Sequence of the second protein:
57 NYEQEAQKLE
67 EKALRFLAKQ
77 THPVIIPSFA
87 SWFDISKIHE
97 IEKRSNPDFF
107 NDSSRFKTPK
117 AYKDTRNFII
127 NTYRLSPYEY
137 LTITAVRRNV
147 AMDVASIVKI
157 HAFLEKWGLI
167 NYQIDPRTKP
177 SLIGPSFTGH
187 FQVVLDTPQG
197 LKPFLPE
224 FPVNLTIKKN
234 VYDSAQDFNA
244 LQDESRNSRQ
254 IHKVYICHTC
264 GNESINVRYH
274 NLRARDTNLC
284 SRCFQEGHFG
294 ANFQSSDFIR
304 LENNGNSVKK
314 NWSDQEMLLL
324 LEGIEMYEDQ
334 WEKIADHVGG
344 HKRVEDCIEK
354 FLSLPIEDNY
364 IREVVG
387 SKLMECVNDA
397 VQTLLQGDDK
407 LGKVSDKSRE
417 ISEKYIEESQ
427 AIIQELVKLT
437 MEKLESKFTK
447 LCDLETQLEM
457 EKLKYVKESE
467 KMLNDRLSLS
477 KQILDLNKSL

This data describes a binding interaction between two proteins.

Residue-level contacts at the interface:
Residue F292 in the second protein contacts residue I487 in the first protein (closest heavy-atom distance 4.7 Å).
Residue R278 in the second protein is in contact with residue T251 in the first protein (closest heavy-atom distance 3.0 Å).
Residue R285 in the second protein contacts residue I208 in the first protein (closest heavy-atom distance 3.0 Å).
Residue Q297 in the second protein is in contact with residue N239 in the first protein (closest heavy-atom distance 4.5 Å).
Residue H291 in the second protein interacts with residue S486 in the first protein (closest heavy-atom distance 4.4 Å).
Residue V367 in the second protein contacts residue I434 in the first protein (closest heavy-atom distance 3.9 Å).
Residue K446 in the second protein contacts residue Y287 in the first protein (closest heavy-atom distance 2.4 Å).
Residue E366 in the second protein contacts residue R430 in the first protein (closest heavy-atom distance 4.5 Å).
Residue L275 in the second protein is in contact with residue V247 in the first protein (closest heavy-atom distance 3.7 Å).
Residue T262 in the second protein interacts with residue I487 in the first protein (closest heavy-atom distance 3.8 Å).
Residue Q297 in the second protein interacts with residue N484 in the first protein (closest heavy-atom distance 3.2 Å).
Residue R285 in the second protein is in contact with residue S207 in the first protein (closest heavy-atom distance 3.1 Å).
Residue E331 in the second protein is in contact with residue T251 in the first protein (closest heavy-atom distance 4.6 Å).
Residue G290 in the second protein interacts with residue Y483 in the first protein (closest heavy-atom distance 4.1 Å).
Residue Q297 in the second protein interacts with residue P242 in the first protein (closest heavy-atom distance 4.3 Å).
Residue E289 in the second protein contacts residue I208 in the first protein (closest heavy-atom distance 3.6 Å).
Residue E331 in the second protein interacts with residue S252 in the first protein (closest heavy-atom distance 3.3 Å).
Residue F292 in the second protein contacts residue N484 in the first protein (closest heavy-atom distance 4.4 Å).
Residue G293 in the second protein is in contact with residue G485 in the first protein (closest heavy-atom distance 3.2 Å).
Residue G290 in the second protein interacts with residue S486 in the first protein (closest heavy-atom distance 2.8 Å).
Residue F296 in the second protein is in contact with residue Y483 in the first protein (closest heavy-atom distance 4.5 Å).
Residue A294 in the second protein interacts with residue I487 in the first protein (closest heavy-atom distance 2.7 Å).
Residue K443 in the second protein contacts residue S289 in the first protein (closest heavy-atom distance 4.6 Å).
Residue E289 in the second protein contacts residue S486 in the first protein (closest heavy-atom distance 4.6 Å).
Residue A294 in the second protein contacts residue N484 in the first protein (closest heavy-atom distance 4.0 Å).
Residue N295 in the second protein contacts residue V489 in the first protein (closest heavy-atom distance 3.4 Å).
Residue Q297 in the second protein is in contact with residue Y483 in the first protein (closest heavy-atom distance 3.1 Å).
Residue E328 in the second protein is in contact with residue A249 in the first protein (closest heavy-atom distance 4.5 Å).
Residue Q288 in the second protein contacts residue Y483 in the first protein (closest heavy-atom distance 4.0 Å).
Residue L275 in the second protein interacts with residue G248 in the first protein (closest heavy-atom distance 4.4 Å).
Residue R278 in the second protein is in contact with residue A249 in the first protein (closest heavy-atom distance 4.0 Å).
Residue A294 in the second protein is in contact with residue V489 in the first protein (closest heavy-atom distance 4.7 Å).
Residue E289 in the second protein is in contact with residue S207 in the first protein (closest heavy-atom distance 3.1 Å).
Residue F292 in the second protein contacts residue G485 in the first protein (closest heavy-atom distance 3.9 Å).
Residue Q297 in the second protein is in contact with residue N482 in the first protein (closest heavy-atom distance 3.0 Å).
Residue V367 in the second protein interacts with residue L435 in the first protein (closest heavy-atom distance 4.4 Å).
Residue F287 in the second protein is in contact with residue Y483 in the first protein (closest heavy-atom distance 2.6 Å).
Residue E366 in the second protein contacts residue I434 in the first protein (closest heavy-atom distance 4.3 Å).
Residue F296 in the second protein interacts with residue G485 in the first protein (closest heavy-atom distance 3.3 Å).
Residue D300 in the second protein interacts with residue V247 in the first protein (closest heavy-atom distance 3.9 Å).
Residue E331 in the second protein interacts with residue N253 in the first protein (closest heavy-atom distance 4.0 Å).
Residue F296 in the second protein contacts residue N484 in the first protein (closest heavy-atom distance 3.5 Å).
Residue K443 in the second protein is in contact with residue Y287 in the first protein (closest heavy-atom distance 4.5 Å).
Residue G293 in the second protein interacts with residue S486 in the first protein (closest heavy-atom distance 4.6 Å).
Residue A294 in the second protein is in contact with residue G485 in the first protein (closest heavy-atom distance 3.4 Å).
Residue Q297 in the second protein is in contact with residue A241 in the first protein (closest heavy-atom distance 4.4 Å).
Residue H291 in the second protein is in contact with residue I487 in the first protein (closest heavy-atom distance 3.3 Å).
Residue G293 in the second protein contacts residue I487 in the first protein (closest heavy-atom distance 3.4 Å).
Residue R276 in the second protein contacts residue F246 in the first protein (closest heavy-atom distance 3.5 Å).
Residue E328 in the second protein interacts with residue S252 in the first protein (closest heavy-atom distance 3.3 Å).
Residue R285 in the second protein contacts residue S210 in the first protein (closest heavy-atom distance 4.1 Å).
Residue E328 in the second protein is in contact with residue T251 in the first protein (closest heavy-atom distance 4.4 Å).
Residue H291 in the second protein contacts residue S206 in the first protein (closest heavy-atom distance 4.5 Å).
Residue S298 in the second protein interacts with residue Y483 in the first protein (closest heavy-atom distance 3.2 Å).
Residue F292 in the second protein interacts with residue Y483 in the first protein (closest heavy-atom distance 3.9 Å).
Residue G290 in the second protein interacts with residue I487 in the first protein (closest heavy-atom distance 4.4 Å).
Residue E328 in the second protein interacts with residue N250 in the first protein (closest heavy-atom distance 4.7 Å).
Residue E328 in the second protein is in contact with residue G248 in the first protein (closest heavy-atom distance 4.6 Å).
Residue G290 in the second protein contacts residue G485 in the first protein (closest heavy-atom distance 4.0 Å).
Residue A294 in the second protein contacts residue P488 in the first protein (closest heavy-atom distance 4.4 Å).

Sequence of the first protein:
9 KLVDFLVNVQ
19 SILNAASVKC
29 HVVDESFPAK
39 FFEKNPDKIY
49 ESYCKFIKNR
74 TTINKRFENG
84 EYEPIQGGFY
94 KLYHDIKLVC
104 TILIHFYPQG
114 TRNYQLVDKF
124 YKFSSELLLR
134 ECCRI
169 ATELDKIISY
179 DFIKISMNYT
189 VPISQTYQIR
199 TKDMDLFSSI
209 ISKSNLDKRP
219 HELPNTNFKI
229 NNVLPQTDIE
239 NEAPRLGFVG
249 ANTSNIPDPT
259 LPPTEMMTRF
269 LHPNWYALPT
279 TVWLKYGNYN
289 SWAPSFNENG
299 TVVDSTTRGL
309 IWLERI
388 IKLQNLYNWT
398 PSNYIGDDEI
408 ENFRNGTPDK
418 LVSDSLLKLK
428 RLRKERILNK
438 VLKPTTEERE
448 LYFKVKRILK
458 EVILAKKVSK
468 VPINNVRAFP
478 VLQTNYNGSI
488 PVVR